Sequence of protein 1:
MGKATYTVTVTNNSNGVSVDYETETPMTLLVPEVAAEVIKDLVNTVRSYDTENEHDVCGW

Contacts between the two chains:
Residue N13 in protein 2 contacts residue E22 in protein 1 (closest heavy-atom distance 3.5 Å).
Residue Y6 in protein 2 is in contact with residue V43 in protein 1 (closest heavy-atom distance 3.5 Å).
Residue V46 in protein 2 contacts residue Y6 in protein 1 (closest heavy-atom distance 3.7 Å).
Residue V38 in protein 2 is in contact with residue I39 in protein 1 (closest heavy-atom distance 3.2 Å).
Residue T7 in protein 2 interacts with residue N13 in protein 1 (closest heavy-atom distance 3.2 Å).
Residue V10 in protein 2 is in contact with residue Y6 in protein 1 (closest heavy-atom distance 3.4 Å).
Residue T7 in protein 2 interacts with residue T11 in protein 1 (closest heavy-atom distance 2.8 Å).
Residue S14 in protein 2 interacts with residue A4 in protein 1 (closest heavy-atom distance 3.5 Å).
Residue Y6 in protein 2 is in contact with residue V10 in protein 1 (closest heavy-atom distance 3.6 Å).
Residue N44 in protein 2 interacts with residue L30 in protein 1 (closest heavy-atom distance 4.1 Å).
Residue T9 in protein 2 is in contact with residue T9 in protein 1 (closest heavy-atom distance 2.6 Å).
Residue K3 in protein 2 interacts with residue N13 in protein 1 (closest heavy-atom distance 3.8 Å).
Residue T5 in protein 2 is in contact with residue N12 in protein 1 (closest heavy-atom distance 3.6 Å).
Residue A4 in protein 2 interacts with residue S14 in protein 1 (closest heavy-atom distance 3.1 Å).
Residue T5 in protein 2 contacts residue T11 in protein 1 (closest heavy-atom distance 4.1 Å).
Residue Y6 in protein 2 is in contact with residue T11 in protein 1 (closest heavy-atom distance 3.2 Å).
Residue A36 in protein 2 is in contact with residue A35 in protein 1 (closest heavy-atom distance 3.4 Å).
Residue N12 in protein 2 is in contact with residue Y6 in protein 1 (closest heavy-atom distance 2.5 Å).
Residue I39 in protein 2 interacts with residue I39 in protein 1 (closest heavy-atom distance 3.2 Å).
Residue T7 in protein 2 contacts residue T9 in protein 1 (closest heavy-atom distance 3.6 Å).
Residue R47 in protein 2 interacts with residue L30 in protein 1 (closest heavy-atom distance 3.2 Å).
Residue N12 in protein 2 interacts with residue T5 in protein 1 (closest heavy-atom distance 3.7 Å).
Residue N13 in protein 2 is in contact with residue T5 in protein 1 (closest heavy-atom distance 2.6 Å).
Residue S14 in protein 2 interacts with residue T5 in protein 1 (closest heavy-atom distance 3.6 Å).
Residue T9 in protein 2 interacts with residue V8 in protein 1 (closest heavy-atom distance 3.1 Å).
Residue T11 in protein 2 contacts residue Y6 in protein 1 (closest heavy-atom distance 3.2 Å).
Residue T5 in protein 2 interacts with residue S14 in protein 1 (closest heavy-atom distance 3.5 Å).
Residue S14 in protein 2 contacts residue K3 in protein 1 (closest heavy-atom distance 3.1 Å).
Residue N13 in protein 2 is in contact with residue K3 in protein 1 (closest heavy-atom distance 3.8 Å).
Residue P32 in protein 2 contacts residue A36 in protein 1 (closest heavy-atom distance 3.1 Å).
Residue V43 in protein 2 contacts residue L30 in protein 1 (closest heavy-atom distance 3.4 Å).
Residue L29 in protein 2 is in contact with residue V43 in protein 1 (closest heavy-atom distance 3.4 Å).
Residue T9 in protein 2 contacts residue T7 in protein 1 (closest heavy-atom distance 3.0 Å).
Residue A36 in protein 2 contacts residue P32 in protein 1 (closest heavy-atom distance 3.1 Å).
Residue N13 in protein 2 is in contact with residue T7 in protein 1 (closest heavy-atom distance 3.0 Å).
Residue T7 in protein 2 interacts with residue V10 in protein 1 (closest heavy-atom distance 3.7 Å).
Residue P32 in protein 2 contacts residue P32 in protein 1 (closest heavy-atom distance 4.2 Å).
Residue Y6 in protein 2 interacts with residue N12 in protein 1 (closest heavy-atom distance 2.5 Å).
Residue L30 in protein 2 is in contact with residue K40 in protein 1 (closest heavy-atom distance 4.2 Å).
Residue T11 in protein 2 is in contact with residue T7 in protein 1 (closest heavy-atom distance 2.6 Å).
Residue L29 in protein 2 interacts with residue K40 in protein 1 (closest heavy-atom distance 4.0 Å).
Residue I39 in protein 2 contacts residue L29 in protein 1 (closest heavy-atom distance 2.6 Å).
Residue V10 in protein 2 interacts with residue V8 in protein 1 (closest heavy-atom distance 3.2 Å).
Residue V8 in protein 2 is in contact with residue V10 in protein 1 (closest heavy-atom distance 3.6 Å).
Residue V43 in protein 2 is in contact with residue L29 in protein 1 (closest heavy-atom distance 3.2 Å).
Residue T5 in protein 2 contacts residue N13 in protein 1 (closest heavy-atom distance 2.7 Å).
Residue A35 in protein 2 is in contact with residue A35 in protein 1 (closest heavy-atom distance 3.7 Å).
Residue L30 in protein 2 interacts with residue R47 in protein 1 (closest heavy-atom distance 4.0 Å).
Residue L30 in protein 2 interacts with residue V43 in protein 1 (closest heavy-atom distance 3.3 Å).
Residue A35 in protein 2 interacts with residue A36 in protein 1 (closest heavy-atom distance 3.4 Å).
Residue V8 in protein 2 interacts with residue T9 in protein 1 (closest heavy-atom distance 3.1 Å).
Residue V43 in protein 2 contacts residue Y6 in protein 1 (closest heavy-atom distance 3.7 Å).
Residue I39 in protein 2 interacts with residue V38 in protein 1 (closest heavy-atom distance 3.3 Å).
Residue A35 in protein 2 contacts residue I39 in protein 1 (closest heavy-atom distance 3.2 Å).
Residue V10 in protein 2 is in contact with residue T7 in protein 1 (closest heavy-atom distance 3.2 Å).
Residue I39 in protein 2 is in contact with residue A35 in protein 1 (closest heavy-atom distance 3.2 Å).
Residue K3 in protein 2 contacts residue S14 in protein 1 (closest heavy-atom distance 2.8 Å).
Residue K40 in protein 2 contacts residue L29 in protein 1 (closest heavy-atom distance 3.7 Å).
Residue K40 in protein 2 is in contact with residue L30 in protein 1 (closest heavy-atom distance 4.0 Å).
Residue L29 in protein 2 is in contact with residue I39 in protein 1 (closest heavy-atom distance 2.7 Å).

Sequence of protein 2:
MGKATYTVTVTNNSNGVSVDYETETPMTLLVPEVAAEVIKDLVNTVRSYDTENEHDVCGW

This data describes a binding interaction between two proteins.